Sequence of chain A:
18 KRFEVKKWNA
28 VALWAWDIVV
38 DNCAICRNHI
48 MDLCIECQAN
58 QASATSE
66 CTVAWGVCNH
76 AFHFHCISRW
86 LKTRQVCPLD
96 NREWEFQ

The following describes two proteins that form a bound complex.

Contacts between the two chains:
Residue F565 in chain B is in contact with residue D95 in chain A (closest heavy-atom distance 4.2 Å).
Residue Q424 in chain B contacts residue R44 in chain A (closest heavy-atom distance 3.6 Å).
Residue R481 in chain B is in contact with residue R84 in chain A (closest heavy-atom distance 4.0 Å).
Residue I485 in chain B is in contact with residue E53 in chain A (closest heavy-atom distance 3.8 Å).
Residue N428 in chain B is in contact with residue Q55 in chain A (closest heavy-atom distance 4.0 Å).
Residue T375 in chain B interacts with residue A32 in chain A (closest heavy-atom distance 3.5 Å).
Residue L569 in chain B is in contact with residue I42 in chain A (closest heavy-atom distance 4.3 Å).
Residue D471 in chain B interacts with residue R44 in chain A (closest heavy-atom distance 3.7 Å).
Residue T375 in chain B contacts residue I35 in chain A (closest heavy-atom distance 4.2 Å).
Residue D568 in chain B interacts with residue W85 in chain A (closest heavy-atom distance 3.8 Å).
Residue F421 in chain B is in contact with residue I35 in chain A (closest heavy-atom distance 4.1 Å).
Residue L387 in chain B interacts with residue I35 in chain A (closest heavy-atom distance 3.9 Å).
Residue M374 in chain B is in contact with residue I35 in chain A (closest heavy-atom distance 3.8 Å).
Residue R481 in chain B contacts residue E53 in chain A (closest heavy-atom distance 3.2 Å).
Residue L387 in chain B is in contact with residue V37 in chain A (closest heavy-atom distance 4.1 Å).
Residue L569 in chain B is in contact with residue W85 in chain A (closest heavy-atom distance 4.3 Å).
Residue L569 in chain B interacts with residue A41 in chain A (closest heavy-atom distance 4.2 Å).
Residue D471 in chain B contacts residue D34 in chain A (closest heavy-atom distance 4.2 Å).
Residue Y482 in chain B interacts with residue I52 in chain A (closest heavy-atom distance 4.3 Å).
Residue G417 in chain B contacts residue D34 in chain A (closest heavy-atom distance 4.3 Å).
Residue D568 in chain B contacts residue R89 in chain A (closest heavy-atom distance 4.2 Å).
Residue S572 in chain B contacts residue W85 in chain A (closest heavy-atom distance 3.0 Å).
Residue R383 in chain B is in contact with residue W33 in chain A (closest heavy-atom distance 3.8 Å).
Residue N478 in chain B contacts residue I42 in chain A (closest heavy-atom distance 3.7 Å).
Residue R576 in chain B contacts residue R84 in chain A (closest heavy-atom distance 2.9 Å).
Residue Q424 in chain B interacts with residue N45 in chain A (closest heavy-atom distance 3.6 Å).
Residue K427 in chain B interacts with residue N45 in chain A (closest heavy-atom distance 2.6 Å).
Residue R481 in chain B is in contact with residue I52 in chain A (closest heavy-atom distance 3.9 Å).
Residue T375 in chain B contacts residue W33 in chain A (closest heavy-atom distance 2.8 Å).
Residue R576 in chain B is in contact with residue E53 in chain A (closest heavy-atom distance 2.5 Å).
Residue K427 in chain B is in contact with residue Q55 in chain A (closest heavy-atom distance 2.9 Å).
Residue H415 in chain B is in contact with residue D34 in chain A (closest heavy-atom distance 3.2 Å).
Residue M474 in chain B is in contact with residue A41 in chain A (closest heavy-atom distance 2.8 Å).
Residue L376 in chain B interacts with residue A32 in chain A (closest heavy-atom distance 3.6 Å).
Residue M474 in chain B contacts residue I42 in chain A (closest heavy-atom distance 2.7 Å).
Residue N478 in chain B interacts with residue R44 in chain A (closest heavy-atom distance 3.0 Å).
Residue I485 in chain B contacts residue A56 in chain A (closest heavy-atom distance 3.5 Å).
Residue H415 in chain B is in contact with residue I35 in chain A (closest heavy-atom distance 3.7 Å).
Residue D431 in chain B interacts with residue Q55 in chain A (closest heavy-atom distance 3.4 Å).
Residue N478 in chain B contacts residue C43 in chain A (closest heavy-atom distance 2.9 Å).
Residue A475 in chain B contacts residue R44 in chain A (closest heavy-atom distance 3.4 Å).
Residue F565 in chain B interacts with residue L94 in chain A (closest heavy-atom distance 3.8 Å).
Residue G417 in chain B contacts residue I35 in chain A (closest heavy-atom distance 4.0 Å).
Residue C377 in chain B contacts residue W33 in chain A (closest heavy-atom distance 3.8 Å).
Residue K427 in chain B contacts residue I52 in chain A (closest heavy-atom distance 3.8 Å).
Residue Y482 in chain B interacts with residue Q55 in chain A (closest heavy-atom distance 4.2 Å).
Residue K486 in chain B interacts with residue A56 in chain A (closest heavy-atom distance 3.7 Å).
Residue L387 in chain B is in contact with residue V36 in chain A (closest heavy-atom distance 4.0 Å).
Residue M474 in chain B interacts with residue R44 in chain A (closest heavy-atom distance 3.5 Å).
Residue V573 in chain B interacts with residue I42 in chain A (closest heavy-atom distance 3.4 Å).
Residue V418 in chain B contacts residue I35 in chain A (closest heavy-atom distance 4.0 Å).
Residue L376 in chain B interacts with residue W33 in chain A (closest heavy-atom distance 4.1 Å).
Residue S572 in chain B interacts with residue R89 in chain A (closest heavy-atom distance 3.0 Å).
Residue Y482 in chain B interacts with residue A56 in chain A (closest heavy-atom distance 3.3 Å).
Residue R481 in chain B contacts residue C43 in chain A (closest heavy-atom distance 3.2 Å).
Residue F565 in chain B interacts with residue N96 in chain A (closest heavy-atom distance 3.3 Å).
Residue H415 in chain B is in contact with residue W33 in chain A (closest heavy-atom distance 2.9 Å).
Residue F565 in chain B interacts with residue P93 in chain A (closest heavy-atom distance 3.9 Å).
Residue P378 in chain B contacts residue W33 in chain A (closest heavy-atom distance 4.3 Å).
Residue N478 in chain B interacts with residue I52 in chain A (closest heavy-atom distance 3.4 Å).

Sequence of chain B:
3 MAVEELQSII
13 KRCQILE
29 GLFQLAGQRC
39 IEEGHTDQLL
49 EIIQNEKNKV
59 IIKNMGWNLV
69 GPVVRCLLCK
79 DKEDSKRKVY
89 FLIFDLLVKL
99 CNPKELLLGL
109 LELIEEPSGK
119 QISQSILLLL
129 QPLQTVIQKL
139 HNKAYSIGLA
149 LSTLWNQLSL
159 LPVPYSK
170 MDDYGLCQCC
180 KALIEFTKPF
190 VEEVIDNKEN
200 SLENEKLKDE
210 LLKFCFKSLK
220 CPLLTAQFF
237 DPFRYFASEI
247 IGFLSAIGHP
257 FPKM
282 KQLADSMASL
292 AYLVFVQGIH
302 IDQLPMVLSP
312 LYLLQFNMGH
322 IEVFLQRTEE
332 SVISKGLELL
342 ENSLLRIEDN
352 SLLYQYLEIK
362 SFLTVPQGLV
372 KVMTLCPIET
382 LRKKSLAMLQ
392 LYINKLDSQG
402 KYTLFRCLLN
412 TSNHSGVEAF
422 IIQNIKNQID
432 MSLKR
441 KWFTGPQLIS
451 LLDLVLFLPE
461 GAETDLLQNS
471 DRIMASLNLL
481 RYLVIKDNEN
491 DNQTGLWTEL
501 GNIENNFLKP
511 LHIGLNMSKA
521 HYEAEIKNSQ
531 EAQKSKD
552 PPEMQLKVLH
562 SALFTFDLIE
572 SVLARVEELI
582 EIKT